Residue-level contacts at the interface:
Residue A510 in protein 1 contacts residue W12 in protein 2 (closest heavy-atom distance 3.5 Å).
Residue A510 in protein 1 contacts residue V13 in protein 2 (closest heavy-atom distance 4.5 Å).

This data describes a binding interaction between two proteins.

Sequence of protein 1:
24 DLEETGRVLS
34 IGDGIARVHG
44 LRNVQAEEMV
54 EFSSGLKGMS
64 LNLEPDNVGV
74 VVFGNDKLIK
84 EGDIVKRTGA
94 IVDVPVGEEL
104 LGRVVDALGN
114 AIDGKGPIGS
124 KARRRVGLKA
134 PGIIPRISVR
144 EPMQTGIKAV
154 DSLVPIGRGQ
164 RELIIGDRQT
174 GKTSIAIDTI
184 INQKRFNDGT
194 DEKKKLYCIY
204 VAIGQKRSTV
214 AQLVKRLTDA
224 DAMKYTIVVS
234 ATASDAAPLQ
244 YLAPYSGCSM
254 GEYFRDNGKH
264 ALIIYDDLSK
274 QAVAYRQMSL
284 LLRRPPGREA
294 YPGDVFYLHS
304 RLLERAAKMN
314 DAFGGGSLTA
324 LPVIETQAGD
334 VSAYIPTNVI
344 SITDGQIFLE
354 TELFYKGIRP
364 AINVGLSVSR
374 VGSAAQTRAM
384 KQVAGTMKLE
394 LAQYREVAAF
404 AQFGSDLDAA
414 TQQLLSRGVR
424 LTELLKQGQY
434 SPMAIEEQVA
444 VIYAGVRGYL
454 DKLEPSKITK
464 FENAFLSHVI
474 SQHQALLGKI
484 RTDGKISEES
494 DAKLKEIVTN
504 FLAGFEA

Sequence of protein 2:
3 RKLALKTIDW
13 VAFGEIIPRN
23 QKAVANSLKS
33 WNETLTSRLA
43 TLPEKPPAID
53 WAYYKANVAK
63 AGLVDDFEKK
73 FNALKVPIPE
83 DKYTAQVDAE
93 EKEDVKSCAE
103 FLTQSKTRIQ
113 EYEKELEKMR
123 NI